Interface contacts:
Residue R45 in protein 2 interacts with residue I46 in protein 1 (closest heavy-atom distance 4.1 Å).
Residue I14 in protein 2 contacts residue V15 in protein 1 (closest heavy-atom distance 4.9 Å).
Residue F11 in protein 2 is in contact with residue F11 in protein 1 (closest heavy-atom distance 3.6 Å).
Residue Q28 in protein 2 interacts with residue I25 in protein 1 (closest heavy-atom distance 3.0 Å).
Residue I14 in protein 2 is in contact with residue Q18 in protein 1 (closest heavy-atom distance 2.8 Å).
Residue L32 in protein 2 interacts with residue L32 in protein 1 (closest heavy-atom distance 3.9 Å).
Residue Q18 in protein 2 contacts residue Q18 in protein 1 (closest heavy-atom distance 3.5 Å).
Residue L21 in protein 2 is in contact with residue L22 in protein 1 (closest heavy-atom distance 4.2 Å).
Residue Q17 in protein 2 is in contact with residue Q18 in protein 1 (closest heavy-atom distance 3.3 Å).
Residue G38 in protein 2 interacts with residue I39 in protein 1 (closest heavy-atom distance 4.7 Å).
Residue I14 in protein 2 is in contact with residue F11 in protein 1 (closest heavy-atom distance 3.4 Å).
Residue Q28 in protein 2 interacts with residue Q29 in protein 1 (closest heavy-atom distance 3.2 Å).
Residue G13 in protein 2 contacts residue Q18 in protein 1 (closest heavy-atom distance 4.9 Å).
Residue I25 in protein 2 contacts residue I25 in protein 1 (closest heavy-atom distance 3.9 Å).
Residue V49 in protein 2 is in contact with residue L53 in protein 1 (closest heavy-atom distance 4.1 Å).
Residue Q17 in protein 2 is in contact with residue L22 in protein 1 (closest heavy-atom distance 4.5 Å).
Residue I46 in protein 2 interacts with residue I46 in protein 1 (closest heavy-atom distance 3.4 Å).
Residue E10 in protein 2 contacts residue F11 in protein 1 (closest heavy-atom distance 3.2 Å).
Residue V49 in protein 2 is in contact with residue E50 in protein 1 (closest heavy-atom distance 4.0 Å).
Residue V15 in protein 2 contacts residue Q18 in protein 1 (closest heavy-atom distance 4.8 Å).
Residue T35 in protein 2 interacts with residue T35 in protein 1 (closest heavy-atom distance 3.8 Å).
Residue Q28 in protein 2 is in contact with residue Q28 in protein 1 (closest heavy-atom distance 4.1 Å).
Residue Y52 in protein 2 is in contact with residue L53 in protein 1 (closest heavy-atom distance 4.1 Å).
Residue I7 in protein 2 interacts with residue I7 in protein 1 (closest heavy-atom distance 3.6 Å).
Residue L53 in protein 2 is in contact with residue L53 in protein 1 (closest heavy-atom distance 3.9 Å).
Residue L31 in protein 2 is in contact with residue Q29 in protein 1 (closest heavy-atom distance 3.9 Å).
Residue I39 in protein 2 is in contact with residue I39 in protein 1 (closest heavy-atom distance 4.0 Å).
Residue T35 in protein 2 is in contact with residue V36 in protein 1 (closest heavy-atom distance 4.4 Å).
Residue L21 in protein 2 is in contact with residue L21 in protein 1 (closest heavy-atom distance 3.9 Å).
Residue T35 in protein 2 is in contact with residue I39 in protein 1 (closest heavy-atom distance 3.5 Å).
Residue L31 in protein 2 is in contact with residue L32 in protein 1 (closest heavy-atom distance 4.0 Å).
Residue L42 in protein 2 contacts residue Q43 in protein 1 (closest heavy-atom distance 3.7 Å).
Residue L42 in protein 2 is in contact with residue I39 in protein 1 (closest heavy-atom distance 3.9 Å).
Residue T35 in protein 2 is in contact with residue L32 in protein 1 (closest heavy-atom distance 4.9 Å).
Residue L42 in protein 2 interacts with residue I46 in protein 1 (closest heavy-atom distance 4.1 Å).
Residue L21 in protein 2 contacts residue Q18 in protein 1 (closest heavy-atom distance 4.0 Å).
Residue V49 in protein 2 is in contact with residue V49 in protein 1 (closest heavy-atom distance 3.9 Å).
Residue L21 in protein 2 interacts with residue I25 in protein 1 (closest heavy-atom distance 3.8 Å).
Residue A24 in protein 2 contacts residue I25 in protein 1 (closest heavy-atom distance 4.2 Å).
Residue I14 in protein 2 is in contact with residue I14 in protein 1 (closest heavy-atom distance 3.9 Å).
Residue I7 in protein 2 is in contact with residue F11 in protein 1 (closest heavy-atom distance 4.4 Å).
Residue L42 in protein 2 is in contact with residue L42 in protein 1 (closest heavy-atom distance 3.8 Å).
Residue R45 in protein 2 contacts residue L47 in protein 1 (closest heavy-atom distance 4.0 Å).
Residue R45 in protein 2 interacts with residue E50 in protein 1 (closest heavy-atom distance 3.0 Å).
Residue Q28 in protein 2 contacts residue L32 in protein 1 (closest heavy-atom distance 3.6 Å).
Residue R45 in protein 2 interacts with residue Q43 in protein 1 (closest heavy-atom distance 3.7 Å).

Sequence of protein 2:
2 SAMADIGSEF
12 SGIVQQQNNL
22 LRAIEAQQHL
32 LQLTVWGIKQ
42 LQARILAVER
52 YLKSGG

Sequence of protein 1:
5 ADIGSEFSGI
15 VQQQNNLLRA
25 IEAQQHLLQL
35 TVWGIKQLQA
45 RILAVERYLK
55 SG

These two protein chains interact to form a complex.